Sequence of protein 1:
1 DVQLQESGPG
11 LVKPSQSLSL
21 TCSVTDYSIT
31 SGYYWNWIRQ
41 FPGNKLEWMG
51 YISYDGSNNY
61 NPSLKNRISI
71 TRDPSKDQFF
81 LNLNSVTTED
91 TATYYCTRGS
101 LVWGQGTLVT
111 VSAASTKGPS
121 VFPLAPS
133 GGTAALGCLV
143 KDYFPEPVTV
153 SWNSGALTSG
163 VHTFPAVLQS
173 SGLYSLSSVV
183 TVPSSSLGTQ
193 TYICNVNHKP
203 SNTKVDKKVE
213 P

Sequence of protein 2:
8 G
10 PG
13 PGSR

The following describes two proteins that form a bound complex.

Residue-level contacts at the interface:
Residue Y33 in protein 1 interacts with residue S15 in protein 2 (closest heavy-atom distance 3.9 Å).
Residue S31 in protein 1 contacts residue G14 in protein 2 (closest heavy-atom distance 4.2 Å).
Residue Y54 in protein 1 contacts residue P13 in protein 2 (closest heavy-atom distance 3.9 Å).
Residue Y33 in protein 1 interacts with residue R16 in protein 2 (closest heavy-atom distance 4.5 Å).
Residue G32 in protein 1 contacts residue P13 in protein 2 (closest heavy-atom distance 4.2 Å).
Residue Y27 in protein 1 contacts residue S15 in protein 2 (closest heavy-atom distance 2.5 Å).
Residue Y27 in protein 1 is in contact with residue G14 in protein 2 (closest heavy-atom distance 4.6 Å).
Residue S53 in protein 1 contacts residue P13 in protein 2 (closest heavy-atom distance 5.0 Å).
Residue S31 in protein 1 contacts residue R16 in protein 2 (closest heavy-atom distance 2.8 Å).
Residue S31 in protein 1 is in contact with residue S15 in protein 2 (closest heavy-atom distance 3.5 Å).
Residue G32 in protein 1 contacts residue S15 in protein 2 (closest heavy-atom distance 4.3 Å).
Residue Y54 in protein 1 interacts with residue R16 in protein 2 (closest heavy-atom distance 3.3 Å).
Residue Y34 in protein 1 interacts with residue P10 in protein 2 (closest heavy-atom distance 4.9 Å).
Residue G32 in protein 1 is in contact with residue R16 in protein 2 (closest heavy-atom distance 4.1 Å).
Residue Y34 in protein 1 contacts residue P13 in protein 2 (closest heavy-atom distance 3.4 Å).
Residue Y34 in protein 1 is in contact with residue G11 in protein 2 (closest heavy-atom distance 4.0 Å).
Residue G32 in protein 1 is in contact with residue G14 in protein 2 (closest heavy-atom distance 3.4 Å).
Residue Y33 in protein 1 interacts with residue P13 in protein 2 (closest heavy-atom distance 3.0 Å).
Residue Y33 in protein 1 interacts with residue G14 in protein 2 (closest heavy-atom distance 3.7 Å).